Sequence of the second protein:
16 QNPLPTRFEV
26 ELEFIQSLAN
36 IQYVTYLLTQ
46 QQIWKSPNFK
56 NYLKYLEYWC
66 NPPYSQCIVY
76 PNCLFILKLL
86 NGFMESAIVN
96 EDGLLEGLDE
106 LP

Contacts between the two chains:
Residue K127 in the first protein interacts with residue E101 in the second protein (closest heavy-atom distance 4.7 Å).
Residue E124 in the first protein contacts residue E101 in the second protein (closest heavy-atom distance 5.0 Å).
Residue E121 in the first protein contacts residue D104 in the second protein (closest heavy-atom distance 3.7 Å).
Residue I119 in the first protein is in contact with residue E96 in the second protein (closest heavy-atom distance 4.5 Å).
Residue N118 in the first protein contacts residue E96 in the second protein (closest heavy-atom distance 3.6 Å).
Residue W125 in the first protein is in contact with residue D104 in the second protein (closest heavy-atom distance 5.0 Å).
Residue E124 in the first protein is in contact with residue D104 in the second protein (closest heavy-atom distance 2.6 Å).

This data describes a binding interaction between two proteins.

Sequence of the first protein:
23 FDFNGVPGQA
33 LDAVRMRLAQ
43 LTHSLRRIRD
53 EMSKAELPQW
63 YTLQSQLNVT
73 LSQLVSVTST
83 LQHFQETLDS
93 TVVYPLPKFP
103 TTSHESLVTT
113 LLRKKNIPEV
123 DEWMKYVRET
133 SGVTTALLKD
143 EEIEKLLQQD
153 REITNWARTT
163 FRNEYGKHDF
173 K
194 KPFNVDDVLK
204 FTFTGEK